Sequence of the first protein:
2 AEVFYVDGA

Interface contacts:
Residue N25 in the second protein contacts residue F5 in the first protein (closest heavy-atom distance 4.4 Å).
Residue I47 in the second protein is in contact with residue A2 in the first protein (closest heavy-atom distance 3.5 Å).
Residue D29 in the second protein is in contact with residue A2 in the first protein (closest heavy-atom distance 3.9 Å).
Residue D29 in the second protein is in contact with residue V4 in the first protein (closest heavy-atom distance 4.6 Å).
Residue G49 in the second protein contacts residue V4 in the first protein (closest heavy-atom distance 3.5 Å).
Residue G48 in the second protein is in contact with residue V4 in the first protein (closest heavy-atom distance 2.8 Å).
Residue I50 in the second protein contacts residue Y6 in the first protein (closest heavy-atom distance 4.4 Å).
Residue G49 in the second protein is in contact with residue F5 in the first protein (closest heavy-atom distance 4.0 Å).
Residue A28 in the second protein interacts with residue V4 in the first protein (closest heavy-atom distance 3.8 Å).
Residue I47 in the second protein contacts residue V4 in the first protein (closest heavy-atom distance 4.1 Å).
Residue I50 in the second protein interacts with residue V4 in the first protein (closest heavy-atom distance 4.5 Å).
Residue P81 in the second protein interacts with residue Y6 in the first protein (closest heavy-atom distance 3.5 Å).
Residue D30 in the second protein contacts residue A2 in the first protein (closest heavy-atom distance 2.9 Å).
Residue I84 in the second protein interacts with residue Y6 in the first protein (closest heavy-atom distance 3.7 Å).
Residue A28 in the second protein interacts with residue F5 in the first protein (closest heavy-atom distance 4.4 Å).
Residue G27 in the second protein contacts residue E3 in the first protein (closest heavy-atom distance 4.0 Å).
Residue A28 in the second protein contacts residue E3 in the first protein (closest heavy-atom distance 3.6 Å).
Residue D30 in the second protein is in contact with residue E3 in the first protein (closest heavy-atom distance 4.5 Å).
Residue G48 in the second protein interacts with residue E3 in the first protein (closest heavy-atom distance 3.1 Å).
Residue R8 in the second protein is in contact with residue G9 in the first protein (closest heavy-atom distance 4.6 Å).
Residue G27 in the second protein contacts residue V4 in the first protein (closest heavy-atom distance 3.8 Å).
Residue R8 in the second protein interacts with residue V7 in the first protein (closest heavy-atom distance 4.5 Å).
Residue G48 in the second protein is in contact with residue A2 in the first protein (closest heavy-atom distance 3.1 Å).
Residue I84 in the second protein is in contact with residue V4 in the first protein (closest heavy-atom distance 3.6 Å).
Residue G27 in the second protein is in contact with residue F5 in the first protein (closest heavy-atom distance 2.8 Å).
Residue K45 in the second protein contacts residue A2 in the first protein (closest heavy-atom distance 4.2 Å).
Residue V32 in the second protein interacts with residue V4 in the first protein (closest heavy-atom distance 3.8 Å).
Residue M46 in the second protein is in contact with residue A2 in the first protein (closest heavy-atom distance 4.5 Å).
Residue D29 in the second protein interacts with residue E3 in the first protein (closest heavy-atom distance 2.9 Å).
Residue G27 in the second protein contacts residue Y6 in the first protein (closest heavy-atom distance 4.8 Å).
Residue N25 in the second protein contacts residue V4 in the first protein (closest heavy-atom distance 4.3 Å).
Residue D30 in the second protein is in contact with residue V4 in the first protein (closest heavy-atom distance 4.0 Å).
Residue L23 in the second protein is in contact with residue Y6 in the first protein (closest heavy-atom distance 3.6 Å).
Residue I50 in the second protein interacts with residue F5 in the first protein (closest heavy-atom distance 4.1 Å).
Residue R8 in the second protein contacts residue D8 in the first protein (closest heavy-atom distance 3.7 Å).
Residue R8 in the second protein interacts with residue Y6 in the first protein (closest heavy-atom distance 3.3 Å).
Residue G49 in the second protein contacts residue E3 in the first protein (closest heavy-atom distance 4.9 Å).
Residue N25 in the second protein interacts with residue Y6 in the first protein (closest heavy-atom distance 3.8 Å).
Residue I50 in the second protein contacts residue V7 in the first protein (closest heavy-atom distance 3.5 Å).
Residue V82 in the second protein is in contact with residue Y6 in the first protein (closest heavy-atom distance 3.6 Å).

Sequence of the second protein:
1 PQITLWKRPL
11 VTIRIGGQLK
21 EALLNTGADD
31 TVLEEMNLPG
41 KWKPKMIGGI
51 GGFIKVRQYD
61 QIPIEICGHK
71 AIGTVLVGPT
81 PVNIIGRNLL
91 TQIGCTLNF

The following describes two proteins that form a bound complex.